Interface contacts:
Residue M321 in protein 1 contacts residue F187 in protein 2 (closest heavy-atom distance 3.5 Å).
Residue T285 in protein 1 is in contact with residue A183 in protein 2 (closest heavy-atom distance 4.5 Å).
Residue R320 in protein 1 contacts residue F187 in protein 2 (closest heavy-atom distance 3.3 Å).
Residue M321 in protein 1 contacts residue N185 in protein 2 (closest heavy-atom distance 4.7 Å).
Residue R320 in protein 1 interacts with residue N185 in protein 2 (closest heavy-atom distance 3.1 Å).
Residue A283 in protein 1 contacts residue A183 in protein 2 (closest heavy-atom distance 4.6 Å).
Residue T285 in protein 1 is in contact with residue V182 in protein 2 (closest heavy-atom distance 3.4 Å).
Residue S322 in protein 1 is in contact with residue F187 in protein 2 (closest heavy-atom distance 3.5 Å).
Residue L284 in protein 1 contacts residue A183 in protein 2 (closest heavy-atom distance 4.0 Å).
Residue E325 in protein 1 is in contact with residue F187 in protein 2 (closest heavy-atom distance 4.6 Å).
Residue L284 in protein 1 contacts residue N185 in protein 2 (closest heavy-atom distance 4.9 Å).
Residue M363 in protein 1 is in contact with residue N185 in protein 2 (closest heavy-atom distance 4.2 Å).

These two protein chains interact to form a complex.

Sequence of protein 2:
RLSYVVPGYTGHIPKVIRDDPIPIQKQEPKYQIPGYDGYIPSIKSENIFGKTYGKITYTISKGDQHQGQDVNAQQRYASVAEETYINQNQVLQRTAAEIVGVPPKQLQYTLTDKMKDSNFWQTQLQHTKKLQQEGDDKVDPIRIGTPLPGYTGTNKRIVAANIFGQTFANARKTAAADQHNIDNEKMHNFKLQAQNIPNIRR

Sequence of protein 1:
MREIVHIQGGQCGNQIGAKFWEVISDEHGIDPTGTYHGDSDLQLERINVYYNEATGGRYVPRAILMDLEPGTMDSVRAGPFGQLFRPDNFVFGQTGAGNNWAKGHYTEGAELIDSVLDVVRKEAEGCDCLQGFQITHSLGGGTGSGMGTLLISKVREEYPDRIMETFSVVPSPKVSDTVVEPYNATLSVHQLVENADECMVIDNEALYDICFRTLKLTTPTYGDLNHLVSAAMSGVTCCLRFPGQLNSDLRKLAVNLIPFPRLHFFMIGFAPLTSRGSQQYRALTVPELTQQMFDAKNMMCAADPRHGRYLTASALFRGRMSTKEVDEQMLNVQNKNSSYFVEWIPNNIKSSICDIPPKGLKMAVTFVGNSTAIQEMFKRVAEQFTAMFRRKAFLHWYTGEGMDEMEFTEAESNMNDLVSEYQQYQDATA